Sequence of the first protein:
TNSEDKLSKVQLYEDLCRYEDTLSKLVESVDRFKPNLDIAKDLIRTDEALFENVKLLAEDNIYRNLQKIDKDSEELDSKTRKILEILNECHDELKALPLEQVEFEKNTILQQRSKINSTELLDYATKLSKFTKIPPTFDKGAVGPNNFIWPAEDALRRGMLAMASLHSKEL

Contacts between the two chains:
Residue L17 in the second protein is in contact with residue L67 in the first protein (closest heavy-atom distance 1.6 Å).
Residue K22 in the second protein is in contact with residue D77 in the first protein (closest heavy-atom distance 4.9 Å).
Residue F18 in the second protein contacts residue L67 in the first protein (closest heavy-atom distance 3.6 Å).
Residue M14 in the second protein is in contact with residue L67 in the first protein (closest heavy-atom distance 4.8 Å).
Residue Y21 in the second protein contacts residue R75 in the first protein (closest heavy-atom distance 3.4 Å).
Residue F18 in the second protein contacts residue A70 in the first protein (closest heavy-atom distance 3.2 Å).
Residue M14 in the second protein contacts residue P65 in the first protein (closest heavy-atom distance 3.5 Å).
Residue Y21 in the second protein interacts with residue K71 in the first protein (closest heavy-atom distance 0.8 Å).
Residue K22 in the second protein contacts residue K71 in the first protein (closest heavy-atom distance 4.6 Å).
Residue Y21 in the second protein is in contact with residue I74 in the first protein (closest heavy-atom distance 2.3 Å).
Residue K22 in the second protein is in contact with residue E78 in the first protein (closest heavy-atom distance 4.8 Å).
Residue K22 in the second protein contacts residue I74 in the first protein (closest heavy-atom distance 2.8 Å).
Residue Y21 in the second protein interacts with residue A70 in the first protein (closest heavy-atom distance 4.8 Å).

These two protein chains interact to form a complex.

Sequence of the second protein:
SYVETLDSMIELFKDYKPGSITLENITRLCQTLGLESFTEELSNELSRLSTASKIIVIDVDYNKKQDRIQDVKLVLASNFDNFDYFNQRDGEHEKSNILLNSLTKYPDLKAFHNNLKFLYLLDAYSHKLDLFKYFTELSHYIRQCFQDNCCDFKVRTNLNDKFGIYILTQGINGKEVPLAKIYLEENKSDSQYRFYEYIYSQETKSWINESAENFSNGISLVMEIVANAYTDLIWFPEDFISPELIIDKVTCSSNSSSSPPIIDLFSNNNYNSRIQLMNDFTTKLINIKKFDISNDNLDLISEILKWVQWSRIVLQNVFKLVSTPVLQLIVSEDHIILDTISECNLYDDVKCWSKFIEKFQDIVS